Sequence of the second protein:
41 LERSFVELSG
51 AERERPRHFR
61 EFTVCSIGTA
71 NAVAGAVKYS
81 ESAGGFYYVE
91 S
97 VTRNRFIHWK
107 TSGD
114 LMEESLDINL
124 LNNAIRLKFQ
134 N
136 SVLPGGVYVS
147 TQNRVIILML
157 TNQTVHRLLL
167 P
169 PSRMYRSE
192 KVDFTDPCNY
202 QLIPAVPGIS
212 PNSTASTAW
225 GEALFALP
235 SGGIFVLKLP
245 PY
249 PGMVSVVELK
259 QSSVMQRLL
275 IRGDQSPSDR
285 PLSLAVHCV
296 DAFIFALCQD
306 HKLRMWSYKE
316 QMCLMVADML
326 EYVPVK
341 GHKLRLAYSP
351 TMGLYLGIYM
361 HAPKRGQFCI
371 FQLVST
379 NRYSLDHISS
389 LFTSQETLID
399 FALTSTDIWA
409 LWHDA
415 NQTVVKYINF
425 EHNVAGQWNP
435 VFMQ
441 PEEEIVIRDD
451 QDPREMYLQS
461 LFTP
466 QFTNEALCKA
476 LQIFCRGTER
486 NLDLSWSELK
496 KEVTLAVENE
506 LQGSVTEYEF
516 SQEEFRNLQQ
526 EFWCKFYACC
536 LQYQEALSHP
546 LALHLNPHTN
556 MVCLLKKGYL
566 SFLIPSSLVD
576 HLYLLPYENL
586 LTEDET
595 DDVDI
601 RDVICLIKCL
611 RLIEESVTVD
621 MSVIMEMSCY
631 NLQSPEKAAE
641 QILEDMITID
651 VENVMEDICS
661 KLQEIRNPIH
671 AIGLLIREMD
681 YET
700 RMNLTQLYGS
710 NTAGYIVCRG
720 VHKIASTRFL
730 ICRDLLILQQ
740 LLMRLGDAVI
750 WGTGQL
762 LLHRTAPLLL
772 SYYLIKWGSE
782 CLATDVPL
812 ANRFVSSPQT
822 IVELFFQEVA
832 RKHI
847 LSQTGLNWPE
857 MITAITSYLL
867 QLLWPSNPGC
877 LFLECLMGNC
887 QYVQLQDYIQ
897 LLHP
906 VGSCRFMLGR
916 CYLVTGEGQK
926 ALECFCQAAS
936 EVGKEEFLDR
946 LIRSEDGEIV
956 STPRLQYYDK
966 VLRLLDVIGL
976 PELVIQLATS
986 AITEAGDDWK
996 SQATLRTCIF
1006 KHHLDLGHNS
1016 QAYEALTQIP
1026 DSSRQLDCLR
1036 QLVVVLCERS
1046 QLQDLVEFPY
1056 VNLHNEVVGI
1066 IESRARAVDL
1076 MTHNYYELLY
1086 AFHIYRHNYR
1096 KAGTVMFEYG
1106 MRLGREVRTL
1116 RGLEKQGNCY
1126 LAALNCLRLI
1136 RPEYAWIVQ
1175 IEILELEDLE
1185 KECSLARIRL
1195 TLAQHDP

Interface contacts:
Residue P1312 in the first protein interacts with residue I1004 in the second protein (closest heavy-atom distance 4.7 Å).
Residue C1353 in the first protein contacts residue L1034 in the second protein (closest heavy-atom distance 4.8 Å).
Residue D1311 in the first protein is in contact with residue H1008 in the second protein (closest heavy-atom distance 3.3 Å).
Residue L1354 in the first protein interacts with residue R1029 in the second protein (closest heavy-atom distance 4.5 Å).
Residue C1353 in the first protein interacts with residue R1029 in the second protein (closest heavy-atom distance 4.6 Å).
Residue K1308 in the first protein is in contact with residue V1038 in the second protein (closest heavy-atom distance 3.6 Å).
Residue R1310 in the first protein contacts residue L1009 in the second protein (closest heavy-atom distance 3.6 Å).
Residue F1307 in the first protein is in contact with residue L1037 in the second protein (closest heavy-atom distance 3.9 Å).
Residue K1308 in the first protein contacts residue V1040 in the second protein (closest heavy-atom distance 3.9 Å).
Residue R1310 in the first protein is in contact with residue V1040 in the second protein (closest heavy-atom distance 4.2 Å).
Residue K1308 in the first protein contacts residue R1035 in the second protein (closest heavy-atom distance 2.6 Å).
Residue Q1365 in the first protein is in contact with residue Q1144 in the second protein (closest heavy-atom distance 3.4 Å).
Residue R1310 in the first protein contacts residue Q1036 in the second protein (closest heavy-atom distance 4.5 Å).
Residue K1308 in the first protein interacts with residue C1033 in the second protein (closest heavy-atom distance 4.1 Å).
Residue L1306 in the first protein is in contact with residue Q1036 in the second protein (closest heavy-atom distance 4.4 Å).
Residue L1352 in the first protein interacts with residue D1032 in the second protein (closest heavy-atom distance 1.8 Å).
Residue K1308 in the first protein contacts residue V1039 in the second protein (closest heavy-atom distance 3.9 Å).
Residue K1308 in the first protein interacts with residue L1037 in the second protein (closest heavy-atom distance 1.6 Å).
Residue D1304 in the first protein contacts residue Q1036 in the second protein (closest heavy-atom distance 3.2 Å).
Residue L1364 in the first protein contacts residue Q1144 in the second protein (closest heavy-atom distance 3.1 Å).
Residue C1353 in the first protein contacts residue Q1030 in the second protein (closest heavy-atom distance 4.2 Å).
Residue P1312 in the first protein contacts residue K1006 in the second protein (closest heavy-atom distance 2.3 Å).
Residue P1312 in the first protein is in contact with residue F1005 in the second protein (closest heavy-atom distance 1.8 Å).
Residue D1311 in the first protein contacts residue L1037 in the second protein (closest heavy-atom distance 4.6 Å).
Residue E1363 in the first protein interacts with residue V1143 in the second protein (closest heavy-atom distance 3.8 Å).
Residue S1309 in the first protein interacts with residue L1037 in the second protein (closest heavy-atom distance 3.5 Å).
Residue Q1305 in the first protein interacts with residue Q1036 in the second protein (closest heavy-atom distance 4.0 Å).
Residue L1352 in the first protein contacts residue L1031 in the second protein (closest heavy-atom distance 4.1 Å).
Residue C1353 in the first protein is in contact with residue R1035 in the second protein (closest heavy-atom distance 3.7 Å).
Residue L1354 in the first protein interacts with residue L1031 in the second protein (closest heavy-atom distance 4.6 Å).
Residue K1319 in the first protein is in contact with residue T1002 in the second protein (closest heavy-atom distance 2.6 Å).
Residue P1312 in the first protein contacts residue H1008 in the second protein (closest heavy-atom distance 4.6 Å).
Residue K1308 in the first protein is in contact with residue L1034 in the second protein (closest heavy-atom distance 4.8 Å).
Residue S1309 in the first protein is in contact with residue Q1036 in the second protein (closest heavy-atom distance 2.3 Å).
Residue K1319 in the first protein is in contact with residue K1006 in the second protein (closest heavy-atom distance 2.8 Å).
Residue C1353 in the first protein contacts residue L1031 in the second protein (closest heavy-atom distance 2.2 Å).
Residue K1319 in the first protein interacts with residue F1005 in the second protein (closest heavy-atom distance 2.2 Å).
Residue C1353 in the first protein is in contact with residue D1032 in the second protein (closest heavy-atom distance 1.5 Å).
Residue L1354 in the first protein contacts residue D1032 in the second protein (closest heavy-atom distance 3.8 Å).
Residue D1311 in the first protein contacts residue D1010 in the second protein (closest heavy-atom distance 4.8 Å).
Residue S1309 in the first protein contacts residue V1039 in the second protein (closest heavy-atom distance 4.8 Å).
Residue F1307 in the first protein interacts with residue Q1036 in the second protein (closest heavy-atom distance 2.1 Å).
Residue C1353 in the first protein interacts with residue C1033 in the second protein (closest heavy-atom distance 3.6 Å).
Residue F1307 in the first protein is in contact with residue C1033 in the second protein (closest heavy-atom distance 4.5 Å).
Residue K1308 in the first protein interacts with residue Q1036 in the second protein (closest heavy-atom distance 0.6 Å).
Residue D1311 in the first protein interacts with residue L1009 in the second protein (closest heavy-atom distance 2.4 Å).
Residue K1319 in the first protein interacts with residue C1003 in the second protein (closest heavy-atom distance 4.3 Å).
Residue L1364 in the first protein contacts residue V1143 in the second protein (closest heavy-atom distance 4.0 Å).
Residue P1312 in the first protein interacts with residue L1009 in the second protein (closest heavy-atom distance 2.4 Å).
Residue R1310 in the first protein contacts residue L1037 in the second protein (closest heavy-atom distance 3.4 Å).
Residue K1308 in the first protein interacts with residue D1032 in the second protein (closest heavy-atom distance 4.5 Å).
Residue P1312 in the first protein is in contact with residue T1002 in the second protein (closest heavy-atom distance 5.0 Å).
Residue L1352 in the first protein interacts with residue Q1030 in the second protein (closest heavy-atom distance 3.6 Å).
Residue L1352 in the first protein is in contact with residue R1029 in the second protein (closest heavy-atom distance 2.7 Å).
Residue P1320 in the first protein is in contact with residue F1005 in the second protein (closest heavy-atom distance 4.8 Å).
Residue S1309 in the first protein is in contact with residue V1040 in the second protein (closest heavy-atom distance 2.2 Å).
Residue L1352 in the first protein interacts with residue C1033 in the second protein (closest heavy-atom distance 4.6 Å).
Residue D1311 in the first protein is in contact with residue F1005 in the second protein (closest heavy-atom distance 3.1 Å).
Residue P1312 in the first protein contacts residue H1007 in the second protein (closest heavy-atom distance 4.0 Å).

Sequence of the first protein:
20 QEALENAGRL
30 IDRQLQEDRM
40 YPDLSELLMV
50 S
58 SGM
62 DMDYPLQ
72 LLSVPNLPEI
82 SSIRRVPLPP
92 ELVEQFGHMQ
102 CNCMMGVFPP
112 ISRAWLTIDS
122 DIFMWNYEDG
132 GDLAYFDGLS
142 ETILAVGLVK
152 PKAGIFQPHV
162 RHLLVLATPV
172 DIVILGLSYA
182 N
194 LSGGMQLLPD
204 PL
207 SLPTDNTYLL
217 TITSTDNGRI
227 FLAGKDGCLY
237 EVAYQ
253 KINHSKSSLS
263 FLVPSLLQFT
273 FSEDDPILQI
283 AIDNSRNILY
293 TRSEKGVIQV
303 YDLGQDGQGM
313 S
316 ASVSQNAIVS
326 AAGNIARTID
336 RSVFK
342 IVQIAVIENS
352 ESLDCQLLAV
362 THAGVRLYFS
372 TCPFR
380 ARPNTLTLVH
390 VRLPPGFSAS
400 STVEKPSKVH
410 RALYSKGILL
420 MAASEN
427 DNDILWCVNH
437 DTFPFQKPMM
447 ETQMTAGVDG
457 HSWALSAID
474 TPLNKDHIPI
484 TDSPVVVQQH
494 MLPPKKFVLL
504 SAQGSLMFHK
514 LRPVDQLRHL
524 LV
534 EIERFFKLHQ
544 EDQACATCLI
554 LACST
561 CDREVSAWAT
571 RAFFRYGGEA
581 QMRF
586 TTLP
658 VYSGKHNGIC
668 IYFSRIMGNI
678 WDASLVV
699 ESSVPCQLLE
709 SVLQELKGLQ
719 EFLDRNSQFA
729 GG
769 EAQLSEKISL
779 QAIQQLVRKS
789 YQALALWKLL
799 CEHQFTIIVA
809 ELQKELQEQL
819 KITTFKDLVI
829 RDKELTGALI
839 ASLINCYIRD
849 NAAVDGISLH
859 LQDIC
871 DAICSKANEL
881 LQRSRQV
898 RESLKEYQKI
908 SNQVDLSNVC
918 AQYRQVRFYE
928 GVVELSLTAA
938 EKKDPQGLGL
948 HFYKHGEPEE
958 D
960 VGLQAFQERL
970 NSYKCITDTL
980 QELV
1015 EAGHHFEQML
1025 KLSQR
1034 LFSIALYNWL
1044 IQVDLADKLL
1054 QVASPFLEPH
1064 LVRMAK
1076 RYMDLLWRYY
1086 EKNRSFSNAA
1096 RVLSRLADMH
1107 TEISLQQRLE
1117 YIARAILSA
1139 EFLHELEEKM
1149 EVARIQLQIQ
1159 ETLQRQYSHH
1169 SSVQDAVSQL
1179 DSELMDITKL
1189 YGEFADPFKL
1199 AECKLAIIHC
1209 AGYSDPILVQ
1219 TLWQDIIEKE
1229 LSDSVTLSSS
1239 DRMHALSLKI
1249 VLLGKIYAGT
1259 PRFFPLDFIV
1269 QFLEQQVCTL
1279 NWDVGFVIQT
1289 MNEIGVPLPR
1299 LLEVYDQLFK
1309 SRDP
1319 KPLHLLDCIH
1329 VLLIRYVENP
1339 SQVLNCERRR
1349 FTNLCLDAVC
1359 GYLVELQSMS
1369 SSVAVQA

These two protein chains interact to form a complex.